Sequence of chain A:
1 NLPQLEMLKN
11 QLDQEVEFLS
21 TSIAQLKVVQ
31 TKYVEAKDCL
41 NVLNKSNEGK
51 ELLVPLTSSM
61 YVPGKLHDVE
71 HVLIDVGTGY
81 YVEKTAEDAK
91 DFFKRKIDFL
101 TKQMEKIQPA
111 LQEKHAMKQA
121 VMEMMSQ

Sequence of chain B:
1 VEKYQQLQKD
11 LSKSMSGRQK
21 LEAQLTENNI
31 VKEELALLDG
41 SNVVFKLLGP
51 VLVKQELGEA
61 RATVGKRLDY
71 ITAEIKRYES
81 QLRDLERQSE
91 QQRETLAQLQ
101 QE

This data describes a binding interaction between two proteins.

Residue-level contacts at the interface:
Residue V76 in chain A interacts with residue V31 in chain B (closest heavy-atom distance 4.0 Å).
Residue D75 in chain A contacts residue L47 in chain B (closest heavy-atom distance 5.0 Å).
Residue T85 in chain A is in contact with residue N42 in chain B (closest heavy-atom distance 3.6 Å).
Residue G77 in chain A contacts residue E27 in chain B (closest heavy-atom distance 2.9 Å).
Residue G77 in chain A contacts residue V31 in chain B (closest heavy-atom distance 4.2 Å).
Residue T78 in chain A is in contact with residue N28 in chain B (closest heavy-atom distance 3.4 Å).
Residue T78 in chain A interacts with residue R67 in chain B (closest heavy-atom distance 2.9 Å).
Residue V82 in chain A is in contact with residue V31 in chain B (closest heavy-atom distance 3.8 Å).
Residue Y80 in chain A is in contact with residue V44 in chain B (closest heavy-atom distance 3.9 Å).
Residue R95 in chain A is in contact with residue E33 in chain B (closest heavy-atom distance 3.2 Å).
Residue V76 in chain A is in contact with residue I30 in chain B (closest heavy-atom distance 4.1 Å).
Residue V82 in chain A interacts with residue V44 in chain B (closest heavy-atom distance 4.4 Å).
Residue G77 in chain A contacts residue N28 in chain B (closest heavy-atom distance 4.3 Å).
Residue Y80 in chain A interacts with residue K46 in chain B (closest heavy-atom distance 3.6 Å).
Residue F92 in chain A is in contact with residue E34 in chain B (closest heavy-atom distance 3.2 Å).
Residue Y80 in chain A interacts with residue T63 in chain B (closest heavy-atom distance 4.7 Å).
Residue F92 in chain A contacts residue L37 in chain B (closest heavy-atom distance 3.7 Å).
Residue F99 in chain A is in contact with residue I30 in chain B (closest heavy-atom distance 4.7 Å).
Residue E83 in chain A contacts residue V44 in chain B (closest heavy-atom distance 4.5 Å).
Residue K84 in chain A is in contact with residue N42 in chain B (closest heavy-atom distance 3.8 Å).
Residue Y81 in chain A contacts residue V44 in chain B (closest heavy-atom distance 4.0 Å).
Residue G77 in chain A interacts with residue Q24 in chain B (closest heavy-atom distance 4.9 Å).
Residue Y80 in chain A contacts residue F45 in chain B (closest heavy-atom distance 3.1 Å).
Residue K84 in chain A is in contact with residue L37 in chain B (closest heavy-atom distance 4.1 Å).
Residue E83 in chain A is in contact with residue L38 in chain B (closest heavy-atom distance 3.9 Å).
Residue V82 in chain A contacts residue L38 in chain B (closest heavy-atom distance 4.7 Å).
Residue K96 in chain A contacts residue I30 in chain B (closest heavy-atom distance 4.9 Å).
Residue Y81 in chain A is in contact with residue V43 in chain B (closest heavy-atom distance 4.8 Å).
Residue K84 in chain A is in contact with residue E34 in chain B (closest heavy-atom distance 3.9 Å).
Residue R95 in chain A is in contact with residue I30 in chain B (closest heavy-atom distance 3.4 Å).
Residue I74 in chain A contacts residue E34 in chain B (closest heavy-atom distance 4.3 Å).
Residue Y80 in chain A contacts residue V64 in chain B (closest heavy-atom distance 4.6 Å).
Residue K84 in chain A contacts residue L38 in chain B (closest heavy-atom distance 3.4 Å).
Residue Y81 in chain A interacts with residue L47 in chain B (closest heavy-atom distance 4.0 Å).
Residue V76 in chain A is in contact with residue E34 in chain B (closest heavy-atom distance 3.3 Å).
Residue Y80 in chain A is in contact with residue L47 in chain B (closest heavy-atom distance 4.4 Å).
Residue F99 in chain A is in contact with residue T26 in chain B (closest heavy-atom distance 3.8 Å).
Residue Y80 in chain A is in contact with residue A60 in chain B (closest heavy-atom distance 3.3 Å).
Residue Y81 in chain A interacts with residue L52 in chain B (closest heavy-atom distance 3.5 Å).
Residue R95 in chain A interacts with residue E34 in chain B (closest heavy-atom distance 2.9 Å).
Residue Y33 in chain A interacts with residue E27 in chain B (closest heavy-atom distance 4.3 Å).
Residue T78 in chain A contacts residue Q24 in chain B (closest heavy-atom distance 3.8 Å).
Residue G79 in chain A is in contact with residue L47 in chain B (closest heavy-atom distance 3.4 Å).
Residue E83 in chain A is in contact with residue V43 in chain B (closest heavy-atom distance 3.3 Å).
Residue E83 in chain A contacts residue N42 in chain B (closest heavy-atom distance 3.2 Å).
Residue Y80 in chain A contacts residue Q55 in chain B (closest heavy-atom distance 3.2 Å).
Residue V76 in chain A is in contact with residue E27 in chain B (closest heavy-atom distance 4.7 Å).
Residue Y81 in chain A contacts residue F45 in chain B (closest heavy-atom distance 3.2 Å).
Residue H71 in chain A interacts with residue N42 in chain B (closest heavy-atom distance 3.4 Å).
Residue V82 in chain A is in contact with residue E34 in chain B (closest heavy-atom distance 3.7 Å).
Residue Y80 in chain A interacts with residue R67 in chain B (closest heavy-atom distance 5.0 Å).
Residue Y80 in chain A contacts residue V31 in chain B (closest heavy-atom distance 4.4 Å).
Residue Y81 in chain A interacts with residue K46 in chain B (closest heavy-atom distance 4.0 Å).
Residue Y80 in chain A interacts with residue E56 in chain B (closest heavy-atom distance 4.8 Å).